Sequence of protein 1:
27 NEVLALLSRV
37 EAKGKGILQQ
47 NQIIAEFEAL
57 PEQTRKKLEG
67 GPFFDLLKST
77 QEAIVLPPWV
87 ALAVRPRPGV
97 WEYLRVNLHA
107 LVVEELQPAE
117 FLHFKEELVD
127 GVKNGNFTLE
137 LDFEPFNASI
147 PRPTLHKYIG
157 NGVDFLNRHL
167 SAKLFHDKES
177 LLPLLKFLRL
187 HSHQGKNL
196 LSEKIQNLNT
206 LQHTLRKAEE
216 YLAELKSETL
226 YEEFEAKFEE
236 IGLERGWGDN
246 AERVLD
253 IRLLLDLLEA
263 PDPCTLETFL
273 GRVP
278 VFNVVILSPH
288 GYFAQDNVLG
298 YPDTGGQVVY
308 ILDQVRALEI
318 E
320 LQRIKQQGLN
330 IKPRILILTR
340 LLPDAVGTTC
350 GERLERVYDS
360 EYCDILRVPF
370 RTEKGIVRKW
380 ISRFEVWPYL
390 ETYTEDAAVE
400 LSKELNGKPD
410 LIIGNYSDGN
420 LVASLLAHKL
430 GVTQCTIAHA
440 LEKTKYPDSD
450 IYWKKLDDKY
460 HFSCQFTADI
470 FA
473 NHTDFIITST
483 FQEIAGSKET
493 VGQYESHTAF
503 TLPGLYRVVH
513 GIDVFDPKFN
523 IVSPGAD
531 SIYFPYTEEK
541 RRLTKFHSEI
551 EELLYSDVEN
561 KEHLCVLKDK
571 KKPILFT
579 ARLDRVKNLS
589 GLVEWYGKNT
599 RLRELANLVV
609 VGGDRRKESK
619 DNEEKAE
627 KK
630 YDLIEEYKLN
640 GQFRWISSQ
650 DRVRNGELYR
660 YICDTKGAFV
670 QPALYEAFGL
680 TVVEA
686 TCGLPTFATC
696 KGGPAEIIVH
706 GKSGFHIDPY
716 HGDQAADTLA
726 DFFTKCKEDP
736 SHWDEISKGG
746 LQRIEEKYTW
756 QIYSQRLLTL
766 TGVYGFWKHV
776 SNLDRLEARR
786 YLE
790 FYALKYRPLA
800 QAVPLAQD

These two protein chains interact to form a complex.

Sequence of protein 2:
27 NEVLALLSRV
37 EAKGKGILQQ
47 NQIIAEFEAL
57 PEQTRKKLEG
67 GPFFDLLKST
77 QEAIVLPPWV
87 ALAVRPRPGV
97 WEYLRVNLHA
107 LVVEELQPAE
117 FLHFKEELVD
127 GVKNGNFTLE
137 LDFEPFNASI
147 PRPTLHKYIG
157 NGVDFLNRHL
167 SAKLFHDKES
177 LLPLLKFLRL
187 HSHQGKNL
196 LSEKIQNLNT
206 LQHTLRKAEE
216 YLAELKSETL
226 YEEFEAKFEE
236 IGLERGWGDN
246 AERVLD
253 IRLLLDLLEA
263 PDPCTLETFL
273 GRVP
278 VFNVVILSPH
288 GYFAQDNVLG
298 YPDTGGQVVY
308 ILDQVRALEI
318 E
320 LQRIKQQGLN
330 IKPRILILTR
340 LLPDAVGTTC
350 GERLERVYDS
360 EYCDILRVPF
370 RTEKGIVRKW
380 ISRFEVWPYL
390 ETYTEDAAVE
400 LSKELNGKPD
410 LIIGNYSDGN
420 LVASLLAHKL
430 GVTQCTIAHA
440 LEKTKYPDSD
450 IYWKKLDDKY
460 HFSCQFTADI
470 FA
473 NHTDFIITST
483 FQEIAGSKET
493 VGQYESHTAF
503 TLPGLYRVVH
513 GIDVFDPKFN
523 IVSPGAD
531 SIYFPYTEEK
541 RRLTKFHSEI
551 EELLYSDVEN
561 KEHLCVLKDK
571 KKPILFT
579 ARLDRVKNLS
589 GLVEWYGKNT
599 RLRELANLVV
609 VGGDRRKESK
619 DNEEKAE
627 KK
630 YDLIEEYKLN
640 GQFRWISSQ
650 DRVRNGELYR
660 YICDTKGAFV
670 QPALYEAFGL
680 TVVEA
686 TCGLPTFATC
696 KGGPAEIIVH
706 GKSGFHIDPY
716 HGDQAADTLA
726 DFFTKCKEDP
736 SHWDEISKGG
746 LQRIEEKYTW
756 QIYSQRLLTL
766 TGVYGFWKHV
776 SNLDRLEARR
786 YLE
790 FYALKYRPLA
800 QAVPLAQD

Contacts between the two chains:
Residue N132 in protein 1 is in contact with residue K428 in protein 2 (closest heavy-atom distance 4.0 Å).
Residue F133 in protein 1 interacts with residue L424 in protein 2 (closest heavy-atom distance 3.6 Å).
Residue T134 in protein 1 contacts residue A792 in protein 2 (closest heavy-atom distance 4.6 Å).
Residue E788 in protein 1 interacts with residue L135 in protein 2 (closest heavy-atom distance 4.5 Å).
Residue A792 in protein 1 interacts with residue L135 in protein 2 (closest heavy-atom distance 4.3 Å).
Residue Y786 in protein 1 contacts residue R785 in protein 2 (closest heavy-atom distance 3.7 Å).
Residue F790 in protein 1 interacts with residue L793 in protein 2 (closest heavy-atom distance 4.8 Å).
Residue F133 in protein 1 is in contact with residue E390 in protein 2 (closest heavy-atom distance 3.8 Å).
Residue K794 in protein 1 is in contact with residue L793 in protein 2 (closest heavy-atom distance 3.6 Å).
Residue L793 in protein 1 interacts with residue L793 in protein 2 (closest heavy-atom distance 3.3 Å).
Residue A792 in protein 1 contacts residue T134 in protein 2 (closest heavy-atom distance 4.9 Å).
Residue F142 in protein 1 contacts residue R785 in protein 2 (closest heavy-atom distance 3.9 Å).
Residue R785 in protein 1 is in contact with residue Y786 in protein 2 (closest heavy-atom distance 3.8 Å).
Residue R796 in protein 1 is in contact with residue T134 in protein 2 (closest heavy-atom distance 4.1 Å).
Residue F133 in protein 1 is in contact with residue K428 in protein 2 (closest heavy-atom distance 4.1 Å).
Residue V511 in protein 1 contacts residue R785 in protein 2 (closest heavy-atom distance 4.7 Å).
Residue L793 in protein 1 is in contact with residue K794 in protein 2 (closest heavy-atom distance 3.5 Å).
Residue R785 in protein 1 contacts residue E136 in protein 2 (closest heavy-atom distance 3.1 Å).
Residue F133 in protein 1 contacts residue E394 in protein 2 (closest heavy-atom distance 3.4 Å).
Residue K428 in protein 1 contacts residue N132 in protein 2 (closest heavy-atom distance 3.6 Å).
Residue E136 in protein 1 interacts with residue E788 in protein 2 (closest heavy-atom distance 4.3 Å).
Residue P141 in protein 1 interacts with residue E782 in protein 2 (closest heavy-atom distance 3.2 Å).
Residue E782 in protein 1 is in contact with residue P141 in protein 2 (closest heavy-atom distance 3.4 Å).
Residue Y791 in protein 1 interacts with residue F133 in protein 2 (closest heavy-atom distance 3.6 Å).
Residue T393 in protein 1 contacts residue F133 in protein 2 (closest heavy-atom distance 4.3 Å).
Residue L135 in protein 1 contacts residue A792 in protein 2 (closest heavy-atom distance 4.0 Å).
Residue E782 in protein 1 is in contact with residue F142 in protein 2 (closest heavy-atom distance 3.6 Å).
Residue L793 in protein 1 contacts residue F790 in protein 2 (closest heavy-atom distance 4.8 Å).
Residue T134 in protein 1 interacts with residue R796 in protein 2 (closest heavy-atom distance 4.2 Å).
Residue R796 in protein 1 interacts with residue F133 in protein 2 (closest heavy-atom distance 4.3 Å).
Residue E394 in protein 1 interacts with residue F133 in protein 2 (closest heavy-atom distance 3.7 Å).
Residue L793 in protein 1 contacts residue L135 in protein 2 (closest heavy-atom distance 3.8 Å).
Residue L781 in protein 1 is in contact with residue P141 in protein 2 (closest heavy-atom distance 3.9 Å).
Residue E788 in protein 1 contacts residue E136 in protein 2 (closest heavy-atom distance 4.4 Å).
Residue Y786 in protein 1 is in contact with residue F142 in protein 2 (closest heavy-atom distance 4.8 Å).
Residue P141 in protein 1 interacts with residue L781 in protein 2 (closest heavy-atom distance 4.1 Å).
Residue Y786 in protein 1 interacts with residue Y786 in protein 2 (closest heavy-atom distance 3.7 Å).
Residue E394 in protein 1 interacts with residue N132 in protein 2 (closest heavy-atom distance 4.0 Å).
Residue K428 in protein 1 contacts residue F133 in protein 2 (closest heavy-atom distance 3.9 Å).
Residue F142 in protein 1 interacts with residue Y786 in protein 2 (closest heavy-atom distance 4.4 Å).
Residue L135 in protein 1 is in contact with residue E788 in protein 2 (closest heavy-atom distance 4.8 Å).
Residue F142 in protein 1 contacts residue E782 in protein 2 (closest heavy-atom distance 3.6 Å).
Residue F142 in protein 1 is in contact with residue F142 in protein 2 (closest heavy-atom distance 3.9 Å).
Residue R785 in protein 1 interacts with residue F142 in protein 2 (closest heavy-atom distance 4.0 Å).
Residue F133 in protein 1 contacts residue T393 in protein 2 (closest heavy-atom distance 4.2 Å).
Residue P141 in protein 1 contacts residue R785 in protein 2 (closest heavy-atom distance 4.3 Å).
Residue F133 in protein 1 contacts residue Y791 in protein 2 (closest heavy-atom distance 3.5 Å).
Residue F133 in protein 1 is in contact with residue A792 in protein 2 (closest heavy-atom distance 3.7 Å).
Residue D138 in protein 1 interacts with residue R785 in protein 2 (closest heavy-atom distance 3.2 Å).
Residue L424 in protein 1 contacts residue F133 in protein 2 (closest heavy-atom distance 4.0 Å).
Residue F133 in protein 1 interacts with residue R796 in protein 2 (closest heavy-atom distance 4.0 Å).
Residue E390 in protein 1 is in contact with residue F133 in protein 2 (closest heavy-atom distance 3.8 Å).
Residue R785 in protein 1 is in contact with residue P141 in protein 2 (closest heavy-atom distance 4.4 Å).
Residue A792 in protein 1 is in contact with residue F133 in protein 2 (closest heavy-atom distance 3.8 Å).
Residue E782 in protein 1 is in contact with residue E782 in protein 2 (closest heavy-atom distance 3.1 Å).
Residue N132 in protein 1 contacts residue E394 in protein 2 (closest heavy-atom distance 3.4 Å).
Residue D779 in protein 1 contacts residue E782 in protein 2 (closest heavy-atom distance 4.4 Å).
Residue R785 in protein 1 contacts residue D138 in protein 2 (closest heavy-atom distance 3.2 Å).
Residue L135 in protein 1 contacts residue L793 in protein 2 (closest heavy-atom distance 3.6 Å).
Residue E136 in protein 1 contacts residue R785 in protein 2 (closest heavy-atom distance 3.3 Å).